Contacts between the two chains:
Residue K15 in chain A is in contact with residue D40 in chain B (closest heavy-atom distance 2.8 Å).
Residue P12 in chain A interacts with residue I42 in chain B (closest heavy-atom distance 3.7 Å).
Residue L27 in chain A interacts with residue L5 in chain B (closest heavy-atom distance 4.1 Å).
Residue L9 in chain A interacts with residue L5 in chain B (closest heavy-atom distance 3.6 Å).
Residue G41 in chain A is in contact with residue I8 in chain B (closest heavy-atom distance 3.3 Å).
Residue I42 in chain A contacts residue L9 in chain B (closest heavy-atom distance 4.6 Å).
Residue L20 in chain A interacts with residue L5 in chain B (closest heavy-atom distance 4.1 Å).
Residue I8 in chain A interacts with residue L20 in chain B (closest heavy-atom distance 3.8 Å).
Residue G41 in chain A is in contact with residue A10 in chain B (closest heavy-atom distance 3.0 Å).
Residue G41 in chain A contacts residue L9 in chain B (closest heavy-atom distance 3.1 Å).
Residue K4 in chain A contacts residue L20 in chain B (closest heavy-atom distance 4.7 Å).
Residue L5 in chain A contacts residue I38 in chain B (closest heavy-atom distance 4.3 Å).
Residue K15 in chain A interacts with residue G41 in chain B (closest heavy-atom distance 4.5 Å).
Residue L5 in chain A is in contact with residue L9 in chain B (closest heavy-atom distance 3.9 Å).
Residue L5 in chain A is in contact with residue L6 in chain B (closest heavy-atom distance 4.1 Å).
Residue L9 in chain A is in contact with residue G41 in chain B (closest heavy-atom distance 3.5 Å).
Residue I42 in chain A is in contact with residue P12 in chain B (closest heavy-atom distance 3.9 Å).
Residue I38 in chain A is in contact with residue I8 in chain B (closest heavy-atom distance 3.9 Å).
Residue L5 in chain A contacts residue L5 in chain B (closest heavy-atom distance 3.6 Å).
Residue L20 in chain A contacts residue K4 in chain B (closest heavy-atom distance 4.3 Å).
Residue T3 in chain A contacts residue L20 in chain B (closest heavy-atom distance 3.5 Å).
Residue I8 in chain A contacts residue K24 in chain B (closest heavy-atom distance 4.1 Å).
Residue K24 in chain A interacts with residue I8 in chain B (closest heavy-atom distance 3.3 Å).
Residue P43 in chain A contacts residue L9 in chain B (closest heavy-atom distance 3.5 Å).
Residue L9 in chain A contacts residue I38 in chain B (closest heavy-atom distance 4.1 Å).
Residue L20 in chain A interacts with residue T3 in chain B (closest heavy-atom distance 3.9 Å).
Residue P43 in chain A interacts with residue P43 in chain B (closest heavy-atom distance 3.6 Å).
Residue P12 in chain A interacts with residue D40 in chain B (closest heavy-atom distance 5.0 Å).
Residue I42 in chain A interacts with residue C11 in chain B (closest heavy-atom distance 4.9 Å).
Residue I38 in chain A interacts with residue L9 in chain B (closest heavy-atom distance 4.2 Å).
Residue L9 in chain A interacts with residue P43 in chain B (closest heavy-atom distance 3.9 Å).
Residue I42 in chain A interacts with residue A10 in chain B (closest heavy-atom distance 3.5 Å).
Residue C11 in chain A interacts with residue I42 in chain B (closest heavy-atom distance 4.8 Å).
Residue A10 in chain A contacts residue G41 in chain B (closest heavy-atom distance 3.0 Å).
Residue I8 in chain A is in contact with residue G41 in chain B (closest heavy-atom distance 4.1 Å).
Residue D40 in chain A is in contact with residue A10 in chain B (closest heavy-atom distance 4.8 Å).
Residue A10 in chain A contacts residue I42 in chain B (closest heavy-atom distance 3.4 Å).
Residue L5 in chain A contacts residue L20 in chain B (closest heavy-atom distance 4.6 Å).
Residue K24 in chain A contacts residue T3 in chain B (closest heavy-atom distance 3.7 Å).
Residue I38 in chain A contacts residue L5 in chain B (closest heavy-atom distance 4.1 Å).
Residue L6 in chain A is in contact with residue L5 in chain B (closest heavy-atom distance 4.4 Å).
Residue I8 in chain A is in contact with residue I38 in chain B (closest heavy-atom distance 4.1 Å).
Residue L9 in chain A is in contact with residue I42 in chain B (closest heavy-atom distance 4.5 Å).
Residue L20 in chain A interacts with residue I8 in chain B (closest heavy-atom distance 4.0 Å).
Residue A10 in chain A is in contact with residue D40 in chain B (closest heavy-atom distance 4.5 Å).
Residue D40 in chain A contacts residue K15 in chain B (closest heavy-atom distance 3.2 Å).
Residue L5 in chain A is in contact with residue L27 in chain B (closest heavy-atom distance 4.1 Å).

Sequence of chain A:
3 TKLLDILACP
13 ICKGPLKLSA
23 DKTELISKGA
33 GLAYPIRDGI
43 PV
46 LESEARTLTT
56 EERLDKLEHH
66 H

The following describes two proteins that form a bound complex.

Sequence of chain B:
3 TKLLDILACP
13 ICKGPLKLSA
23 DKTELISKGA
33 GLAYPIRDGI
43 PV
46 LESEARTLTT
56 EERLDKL